Interface contacts:
Residue H102 in the second protein is in contact with residue L27 in the first protein (closest heavy-atom distance 3.6 Å).
Residue L30 in the second protein is in contact with residue A35 in the first protein (closest heavy-atom distance 4.0 Å).
Residue S29 in the second protein contacts residue L34 in the first protein (closest heavy-atom distance 3.7 Å).
Residue E106 in the second protein contacts residue L27 in the first protein (closest heavy-atom distance 2.9 Å).
Residue G33 in the second protein is in contact with residue L30 in the first protein (closest heavy-atom distance 4.0 Å).
Residue V109 in the second protein interacts with residue L27 in the first protein (closest heavy-atom distance 4.1 Å).
Residue S29 in the second protein interacts with residue A35 in the first protein (closest heavy-atom distance 3.1 Å).
Residue V109 in the second protein contacts residue L30 in the first protein (closest heavy-atom distance 3.7 Å).
Residue L30 in the second protein is in contact with residue A33 in the first protein (closest heavy-atom distance 3.5 Å).
Residue V27 in the second protein is in contact with residue L49 in the first protein (closest heavy-atom distance 3.9 Å).
Residue F67 in the second protein contacts residue R17 in the first protein (closest heavy-atom distance 2.9 Å).
Residue L105 in the second protein interacts with residue L27 in the first protein (closest heavy-atom distance 4.1 Å).
Residue E84 in the second protein is in contact with residue W44 in the first protein (closest heavy-atom distance 3.7 Å).
Residue L66 in the second protein contacts residue R17 in the first protein (closest heavy-atom distance 3.5 Å).
Residue P74 in the second protein interacts with residue K22 in the first protein (closest heavy-atom distance 3.9 Å).
Residue A110 in the second protein contacts residue K22 in the first protein (closest heavy-atom distance 3.7 Å).
Residue L36 in the second protein interacts with residue P37 in the first protein (closest heavy-atom distance 4.1 Å).
Residue E106 in the second protein contacts residue L26 in the first protein (closest heavy-atom distance 3.4 Å).
Residue S68 in the second protein interacts with residue E19 in the first protein (closest heavy-atom distance 3.6 Å).
Residue V32 in the second protein is in contact with residue G31 in the first protein (closest heavy-atom distance 3.5 Å).
Residue L30 in the second protein contacts residue L34 in the first protein (closest heavy-atom distance 4.1 Å).
Residue F50 in the second protein contacts residue L45 in the first protein (closest heavy-atom distance 3.6 Å).
Residue Q69 in the second protein contacts residue E19 in the first protein (closest heavy-atom distance 2.9 Å).
Residue S68 in the second protein interacts with residue R17 in the first protein (closest heavy-atom distance 4.0 Å).
Residue D79 in the second protein contacts residue W44 in the first protein (closest heavy-atom distance 3.9 Å).
Residue Q69 in the second protein contacts residue R17 in the first protein (closest heavy-atom distance 3.6 Å).
Residue Q31 in the second protein is in contact with residue G31 in the first protein (closest heavy-atom distance 4.0 Å).
Residue E106 in the second protein is in contact with residue G25 in the first protein (closest heavy-atom distance 4.0 Å).
Residue H38 in the second protein is in contact with residue I41 in the first protein (closest heavy-atom distance 4.2 Å).
Residue Q31 in the second protein contacts residue A33 in the first protein (closest heavy-atom distance 2.9 Å).
Residue V32 in the second protein interacts with residue L27 in the first protein (closest heavy-atom distance 3.8 Å).
Residue F67 in the second protein interacts with residue L14 in the first protein (closest heavy-atom distance 3.3 Å).
Residue S82 in the second protein is in contact with residue W44 in the first protein (closest heavy-atom distance 3.5 Å).
Residue Q31 in the second protein contacts residue A32 in the first protein (closest heavy-atom distance 3.4 Å).
Residue Q69 in the second protein contacts residue Q18 in the first protein (closest heavy-atom distance 3.2 Å).
Residue E113 in the second protein contacts residue L26 in the first protein (closest heavy-atom distance 4.0 Å).
Residue L48 in the second protein interacts with residue L49 in the first protein (closest heavy-atom distance 3.8 Å).
Residue A111 in the second protein interacts with residue K22 in the first protein (closest heavy-atom distance 3.9 Å).
Residue Q107 in the second protein is in contact with residue K22 in the first protein (closest heavy-atom distance 2.9 Å).
Residue E106 in the second protein contacts residue G23 in the first protein (closest heavy-atom distance 2.9 Å).
Residue L18 in the second protein interacts with residue A33 in the first protein (closest heavy-atom distance 4.0 Å).
Residue H38 in the second protein contacts residue L45 in the first protein (closest heavy-atom distance 3.6 Å).
Residue H42 in the second protein is in contact with residue L49 in the first protein (closest heavy-atom distance 2.9 Å).
Residue L86 in the second protein contacts residue L48 in the first protein (closest heavy-atom distance 3.9 Å).
Residue K73 in the second protein interacts with residue E19 in the first protein (closest heavy-atom distance 2.6 Å).
Residue S29 in the second protein contacts residue P37 in the first protein (closest heavy-atom distance 3.5 Å).
Residue V109 in the second protein interacts with residue L26 in the first protein (closest heavy-atom distance 3.9 Å).
Residue S26 in the second protein is in contact with residue I42 in the first protein (closest heavy-atom distance 4.1 Å).
Residue A110 in the second protein interacts with residue G23 in the first protein (closest heavy-atom distance 3.8 Å).
Residue V27 in the second protein contacts residue L45 in the first protein (closest heavy-atom distance 4.0 Å).
Residue L18 in the second protein is in contact with residue A32 in the first protein (closest heavy-atom distance 3.1 Å).
Residue A40 in the second protein interacts with residue L49 in the first protein (closest heavy-atom distance 3.6 Å).
Residue S29 in the second protein contacts residue I42 in the first protein (closest heavy-atom distance 3.8 Å).
Residue F13 in the second protein interacts with residue L34 in the first protein (closest heavy-atom distance 4.0 Å).
Residue Q31 in the second protein contacts residue A35 in the first protein (closest heavy-atom distance 3.8 Å).
Residue A110 in the second protein is in contact with residue L26 in the first protein (closest heavy-atom distance 3.5 Å).
Residue L36 in the second protein contacts residue A35 in the first protein (closest heavy-atom distance 3.6 Å).
Residue G33 in the second protein interacts with residue G31 in the first protein (closest heavy-atom distance 3.5 Å).
Residue L16 in the second protein contacts residue L27 in the first protein (closest heavy-atom distance 3.9 Å).
Residue V32 in the second protein interacts with residue A32 in the first protein (closest heavy-atom distance 3.9 Å).

These two protein chains interact to form a complex.

Sequence of the second protein:
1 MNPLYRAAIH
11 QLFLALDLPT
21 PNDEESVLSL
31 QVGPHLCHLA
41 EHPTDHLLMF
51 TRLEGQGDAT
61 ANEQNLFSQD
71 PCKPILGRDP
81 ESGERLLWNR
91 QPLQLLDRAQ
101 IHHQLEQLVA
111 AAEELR

Sequence of the first protein:
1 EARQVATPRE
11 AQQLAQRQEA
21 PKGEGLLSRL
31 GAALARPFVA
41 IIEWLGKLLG